This data describes a binding interaction between two proteins.

Sequence of protein 2:
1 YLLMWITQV

Residue-level contacts at the interface:
Residue A69 in protein 1 contacts residue I6 in protein 2 (closest heavy-atom distance 4.6 Å).
Residue Y7 in protein 1 is in contact with residue L2 in protein 2 (closest heavy-atom distance 3.3 Å).
Residue E63 in protein 1 is in contact with residue Y1 in protein 2 (closest heavy-atom distance 3.2 Å).
Residue Y123 in protein 1 contacts residue V9 in protein 2 (closest heavy-atom distance 3.5 Å).
Residue K146 in protein 1 interacts with residue Q8 in protein 2 (closest heavy-atom distance 3.2 Å).
Residue Y159 in protein 1 is in contact with residue L2 in protein 2 (closest heavy-atom distance 3.6 Å).
Residue T80 in protein 1 interacts with residue V9 in protein 2 (closest heavy-atom distance 4.2 Å).
Residue R97 in protein 1 contacts residue I6 in protein 2 (closest heavy-atom distance 3.2 Å).
Residue F33 in protein 1 is in contact with residue Y1 in protein 2 (closest heavy-atom distance 4.7 Å).
Residue D77 in protein 1 is in contact with residue V9 in protein 2 (closest heavy-atom distance 2.7 Å).
Residue W147 in protein 1 contacts residue T7 in protein 2 (closest heavy-atom distance 3.6 Å).
Residue W147 in protein 1 contacts residue V9 in protein 2 (closest heavy-atom distance 3.9 Å).
Residue L81 in protein 1 interacts with residue V9 in protein 2 (closest heavy-atom distance 3.9 Å).
Residue V152 in protein 1 contacts residue T7 in protein 2 (closest heavy-atom distance 4.2 Å).
Residue Q155 in protein 1 interacts with residue W5 in protein 2 (closest heavy-atom distance 4.0 Å).
Residue Y59 in protein 1 is in contact with residue Y1 in protein 2 (closest heavy-atom distance 4.3 Å).
Residue T143 in protein 1 is in contact with residue V9 in protein 2 (closest heavy-atom distance 2.8 Å).
Residue Y159 in protein 1 is in contact with residue L3 in protein 2 (closest heavy-atom distance 3.8 Å).
Residue D77 in protein 1 is in contact with residue Q8 in protein 2 (closest heavy-atom distance 3.4 Å).
Residue H74 in protein 1 is in contact with residue I6 in protein 2 (closest heavy-atom distance 3.5 Å).
Residue R97 in protein 1 contacts residue T7 in protein 2 (closest heavy-atom distance 4.9 Å).
Residue M5 in protein 1 is in contact with residue Y1 in protein 2 (closest heavy-atom distance 3.9 Å).
Residue T73 in protein 1 interacts with residue I6 in protein 2 (closest heavy-atom distance 3.1 Å).
Residue K66 in protein 1 interacts with residue M4 in protein 2 (closest heavy-atom distance 3.7 Å).
Residue K66 in protein 1 is in contact with residue L3 in protein 2 (closest heavy-atom distance 3.5 Å).
Residue D77 in protein 1 interacts with residue T7 in protein 2 (closest heavy-atom distance 4.6 Å).
Residue Y7 in protein 1 contacts residue Y1 in protein 2 (closest heavy-atom distance 2.5 Å).
Residue T163 in protein 1 is in contact with residue Y1 in protein 2 (closest heavy-atom distance 3.2 Å).
Residue Y84 in protein 1 interacts with residue V9 in protein 2 (closest heavy-atom distance 2.9 Å).
Residue T143 in protein 1 contacts residue Q8 in protein 2 (closest heavy-atom distance 4.9 Å).
Residue W167 in protein 1 contacts residue Y1 in protein 2 (closest heavy-atom distance 3.3 Å).
Residue L156 in protein 1 interacts with residue L3 in protein 2 (closest heavy-atom distance 4.6 Å).
Residue V67 in protein 1 contacts residue L2 in protein 2 (closest heavy-atom distance 3.5 Å).
Residue Y159 in protein 1 interacts with residue Y1 in protein 2 (closest heavy-atom distance 2.6 Å).
Residue Y99 in protein 1 interacts with residue L3 in protein 2 (closest heavy-atom distance 3.0 Å).
Residue F9 in protein 1 contacts residue L2 in protein 2 (closest heavy-atom distance 4.0 Å).
Residue T73 in protein 1 is in contact with residue T7 in protein 2 (closest heavy-atom distance 4.2 Å).
Residue H70 in protein 1 is in contact with residue W5 in protein 2 (closest heavy-atom distance 4.9 Å).
Residue Y99 in protein 1 contacts residue L2 in protein 2 (closest heavy-atom distance 3.5 Å).
Residue W147 in protein 1 is in contact with residue Q8 in protein 2 (closest heavy-atom distance 2.9 Å).
Residue K146 in protein 1 is in contact with residue V9 in protein 2 (closest heavy-atom distance 2.7 Å).
Residue Y171 in protein 1 is in contact with residue Y1 in protein 2 (closest heavy-atom distance 2.9 Å).
Residue M45 in protein 1 contacts residue L2 in protein 2 (closest heavy-atom distance 3.6 Å).
Residue E63 in protein 1 interacts with residue L2 in protein 2 (closest heavy-atom distance 3.0 Å).
Residue H70 in protein 1 interacts with residue L2 in protein 2 (closest heavy-atom distance 4.3 Å).
Residue K66 in protein 1 is in contact with residue L2 in protein 2 (closest heavy-atom distance 2.9 Å).
Residue H70 in protein 1 interacts with residue L3 in protein 2 (closest heavy-atom distance 3.2 Å).
Residue Y99 in protein 1 is in contact with residue I6 in protein 2 (closest heavy-atom distance 4.8 Å).
Residue K66 in protein 1 is in contact with residue Y1 in protein 2 (closest heavy-atom distance 3.3 Å).
Residue V76 in protein 1 is in contact with residue Q8 in protein 2 (closest heavy-atom distance 4.5 Å).
Residue H70 in protein 1 interacts with residue I6 in protein 2 (closest heavy-atom distance 3.7 Å).
Residue T73 in protein 1 is in contact with residue Q8 in protein 2 (closest heavy-atom distance 4.2 Å).
Residue H114 in protein 1 is in contact with residue L3 in protein 2 (closest heavy-atom distance 4.9 Å).
Residue Y116 in protein 1 interacts with residue V9 in protein 2 (closest heavy-atom distance 4.0 Å).

Sequence of protein 1:
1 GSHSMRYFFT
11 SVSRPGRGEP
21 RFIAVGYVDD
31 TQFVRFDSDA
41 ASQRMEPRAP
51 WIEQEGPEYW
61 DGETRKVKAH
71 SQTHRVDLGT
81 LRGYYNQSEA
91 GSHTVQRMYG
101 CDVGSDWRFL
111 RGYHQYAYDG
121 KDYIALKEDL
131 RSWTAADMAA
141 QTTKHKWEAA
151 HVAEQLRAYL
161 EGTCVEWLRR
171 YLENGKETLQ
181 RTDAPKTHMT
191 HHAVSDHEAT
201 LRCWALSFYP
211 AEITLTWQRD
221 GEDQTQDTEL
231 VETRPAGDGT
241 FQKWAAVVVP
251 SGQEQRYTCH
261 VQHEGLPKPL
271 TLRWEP